Sequence of chain B:
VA

Interface contacts:
Residue R55 in chain A is in contact with residue V9 in chain B (closest heavy-atom distance 3.8 Å).

Sequence of chain A:
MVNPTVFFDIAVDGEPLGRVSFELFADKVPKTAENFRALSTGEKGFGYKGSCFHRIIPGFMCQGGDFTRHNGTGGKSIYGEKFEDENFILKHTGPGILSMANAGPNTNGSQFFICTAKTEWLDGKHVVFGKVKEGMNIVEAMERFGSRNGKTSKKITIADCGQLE

This data describes a binding interaction between two proteins.